These two protein chains interact to form a complex.

Contacts between the two chains:
Residue G95 in protein 1 contacts residue V3 in protein 2 (closest heavy-atom distance 3.4 Å).
Residue D113 in protein 1 is in contact with residue V7 in protein 2 (closest heavy-atom distance 2.8 Å).
Residue S97 in protein 1 interacts with residue V3 in protein 2 (closest heavy-atom distance 5.0 Å).
Residue E167 in protein 1 contacts residue V7 in protein 2 (closest heavy-atom distance 3.7 Å).
Residue A114 in protein 1 interacts with residue P6 in protein 2 (closest heavy-atom distance 4.4 Å).
Residue E163 in protein 1 is in contact with residue P6 in protein 2 (closest heavy-atom distance 4.7 Å).
Residue H81 in protein 1 contacts residue V7 in protein 2 (closest heavy-atom distance 4.6 Å).
Residue G93 in protein 1 interacts with residue P6 in protein 2 (closest heavy-atom distance 3.3 Å).
Residue V91 in protein 1 contacts residue P6 in protein 2 (closest heavy-atom distance 3.2 Å).
Residue H112 in protein 1 is in contact with residue P6 in protein 2 (closest heavy-atom distance 4.0 Å).
Residue G93 in protein 1 contacts residue P5 in protein 2 (closest heavy-atom distance 4.2 Å).
Residue G96 in protein 1 interacts with residue E2 in protein 2 (closest heavy-atom distance 3.4 Å).
Residue H120 in protein 1 contacts residue P6 in protein 2 (closest heavy-atom distance 3.7 Å).
Residue H120 in protein 1 interacts with residue V7 in protein 2 (closest heavy-atom distance 3.8 Å).
Residue W88 in protein 1 contacts residue P5 in protein 2 (closest heavy-atom distance 3.5 Å).
Residue L73 in protein 1 interacts with residue V3 in protein 2 (closest heavy-atom distance 4.6 Å).
Residue T98 in protein 1 is in contact with residue E2 in protein 2 (closest heavy-atom distance 4.4 Å).
Residue H120 in protein 1 contacts residue P5 in protein 2 (closest heavy-atom distance 3.3 Å).
Residue G96 in protein 1 interacts with residue V3 in protein 2 (closest heavy-atom distance 4.7 Å).
Residue V91 in protein 1 interacts with residue P5 in protein 2 (closest heavy-atom distance 4.5 Å).
Residue E163 in protein 1 interacts with residue V7 in protein 2 (closest heavy-atom distance 5.0 Å).
Residue P92 in protein 1 interacts with residue P6 in protein 2 (closest heavy-atom distance 4.5 Å).
Residue L117 in protein 1 contacts residue P6 in protein 2 (closest heavy-atom distance 3.6 Å).
Residue E163 in protein 1 contacts residue P5 in protein 2 (closest heavy-atom distance 3.2 Å).
Residue F156 in protein 1 is in contact with residue P5 in protein 2 (closest heavy-atom distance 4.3 Å).
Residue G95 in protein 1 interacts with residue E2 in protein 2 (closest heavy-atom distance 4.0 Å).
Residue K136 in protein 1 contacts residue E2 in protein 2 (closest heavy-atom distance 4.4 Å).
Residue W88 in protein 1 contacts residue N4 in protein 2 (closest heavy-atom distance 3.7 Å).
Residue H128 in protein 1 interacts with residue E2 in protein 2 (closest heavy-atom distance 2.7 Å).
Residue L157 in protein 1 contacts residue V7 in protein 2 (closest heavy-atom distance 4.0 Å).
Residue G93 in protein 1 is in contact with residue N4 in protein 2 (closest heavy-atom distance 4.3 Å).
Residue H81 in protein 1 is in contact with residue P5 in protein 2 (closest heavy-atom distance 3.5 Å).
Residue D133 in protein 1 is in contact with residue E2 in protein 2 (closest heavy-atom distance 3.3 Å).
Residue H124 in protein 1 contacts residue P5 in protein 2 (closest heavy-atom distance 3.7 Å).
Residue A114 in protein 1 contacts residue V7 in protein 2 (closest heavy-atom distance 3.6 Å).
Residue P78 in protein 1 interacts with residue P5 in protein 2 (closest heavy-atom distance 3.6 Å).
Residue Y72 in protein 1 contacts residue V3 in protein 2 (closest heavy-atom distance 3.7 Å).
Residue G96 in protein 1 interacts with residue N4 in protein 2 (closest heavy-atom distance 4.1 Å).
Residue K79 in protein 1 is in contact with residue N4 in protein 2 (closest heavy-atom distance 2.7 Å).
Residue L94 in protein 1 is in contact with residue N4 in protein 2 (closest heavy-atom distance 3.6 Å).
Residue E162 in protein 1 is in contact with residue N4 in protein 2 (closest heavy-atom distance 3.8 Å).
Residue F156 in protein 1 contacts residue V7 in protein 2 (closest heavy-atom distance 3.7 Å).
Residue H124 in protein 1 is in contact with residue E2 in protein 2 (closest heavy-atom distance 4.5 Å).
Residue L94 in protein 1 interacts with residue V3 in protein 2 (closest heavy-atom distance 3.7 Å).
Residue G95 in protein 1 is in contact with residue N4 in protein 2 (closest heavy-atom distance 2.6 Å).
Residue K79 in protein 1 contacts residue P5 in protein 2 (closest heavy-atom distance 3.4 Å).
Residue W88 in protein 1 interacts with residue V3 in protein 2 (closest heavy-atom distance 4.1 Å).
Residue S97 in protein 1 interacts with residue E2 in protein 2 (closest heavy-atom distance 2.8 Å).
Residue H124 in protein 1 contacts residue N4 in protein 2 (closest heavy-atom distance 3.4 Å).
Residue E163 in protein 1 contacts residue N4 in protein 2 (closest heavy-atom distance 3.6 Å).
Residue W88 in protein 1 interacts with residue P6 in protein 2 (closest heavy-atom distance 5.0 Å).
Residue H81 in protein 1 is in contact with residue P6 in protein 2 (closest heavy-atom distance 3.2 Å).
Residue F156 in protein 1 contacts residue P6 in protein 2 (closest heavy-atom distance 3.4 Å).
Residue N153 in protein 1 is in contact with residue V7 in protein 2 (closest heavy-atom distance 3.6 Å).
Residue H112 in protein 1 contacts residue V7 in protein 2 (closest heavy-atom distance 3.5 Å).

Sequence of protein 1:
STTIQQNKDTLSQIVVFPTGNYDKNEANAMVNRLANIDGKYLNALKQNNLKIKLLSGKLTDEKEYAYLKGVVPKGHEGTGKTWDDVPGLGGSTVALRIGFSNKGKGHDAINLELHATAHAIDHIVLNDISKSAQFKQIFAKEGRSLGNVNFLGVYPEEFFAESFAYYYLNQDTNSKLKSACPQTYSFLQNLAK

Sequence of protein 2:
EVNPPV